Sequence of protein 1:
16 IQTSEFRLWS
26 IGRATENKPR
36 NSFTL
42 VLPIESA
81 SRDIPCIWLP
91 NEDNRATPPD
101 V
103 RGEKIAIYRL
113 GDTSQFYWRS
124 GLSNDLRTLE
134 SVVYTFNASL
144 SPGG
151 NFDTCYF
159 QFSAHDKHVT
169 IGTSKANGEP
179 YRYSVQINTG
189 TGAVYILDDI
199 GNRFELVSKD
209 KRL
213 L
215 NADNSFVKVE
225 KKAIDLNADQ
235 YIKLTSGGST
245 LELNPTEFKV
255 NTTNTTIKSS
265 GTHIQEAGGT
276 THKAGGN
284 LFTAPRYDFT

Sequence of protein 2:
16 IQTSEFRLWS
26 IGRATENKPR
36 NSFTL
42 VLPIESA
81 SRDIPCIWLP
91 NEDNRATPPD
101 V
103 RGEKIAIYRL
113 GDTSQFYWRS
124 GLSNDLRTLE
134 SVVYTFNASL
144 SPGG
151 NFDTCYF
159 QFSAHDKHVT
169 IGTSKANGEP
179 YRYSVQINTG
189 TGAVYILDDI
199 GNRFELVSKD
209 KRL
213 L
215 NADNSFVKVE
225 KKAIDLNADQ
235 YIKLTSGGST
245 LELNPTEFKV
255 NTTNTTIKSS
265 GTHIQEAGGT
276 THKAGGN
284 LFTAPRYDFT

Contacts between the two chains:
Residue R289 in protein 1 contacts residue N282 in protein 2 (closest heavy-atom distance 3.1 Å).
Residue D196 in protein 1 interacts with residue S206 in protein 2 (closest heavy-atom distance 2.6 Å).
Residue E270 in protein 1 contacts residue S263 in protein 2 (closest heavy-atom distance 2.8 Å).
Residue S263 in protein 1 interacts with residue T259 in protein 2 (closest heavy-atom distance 2.7 Å).
Residue Q17 in protein 1 interacts with residue R22 in protein 2 (closest heavy-atom distance 2.6 Å).
Residue D217 in protein 1 interacts with residue K209 in protein 2 (closest heavy-atom distance 3.0 Å).
Residue G273 in protein 1 is in contact with residue G265 in protein 2 (closest heavy-atom distance 2.7 Å).
Residue K278 in protein 1 is in contact with residue Q269 in protein 2 (closest heavy-atom distance 3.0 Å).
Residue I268 in protein 1 interacts with residue T259 in protein 2 (closest heavy-atom distance 2.8 Å).
Residue T286 in protein 1 interacts with residue A279 in protein 2 (closest heavy-atom distance 2.8 Å).
Residue I268 in protein 1 interacts with residue I261 in protein 2 (closest heavy-atom distance 2.8 Å).
Residue K262 in protein 1 contacts residue V254 in protein 2 (closest heavy-atom distance 2.8 Å).
Residue Y156 in protein 1 interacts with residue T187 in protein 2 (closest heavy-atom distance 2.8 Å).
Residue S243 in protein 1 contacts residue N248 in protein 2 (closest heavy-atom distance 2.7 Å).
Residue T266 in protein 1 is in contact with residue T259 in protein 2 (closest heavy-atom distance 2.9 Å).
Residue N258 in protein 1 contacts residue F252 in protein 2 (closest heavy-atom distance 2.9 Å).
Residue G146 in protein 1 is in contact with residue D128 in protein 2 (closest heavy-atom distance 2.8 Å).
Residue D93 in protein 1 interacts with residue S122 in protein 2 (closest heavy-atom distance 2.5 Å).
Residue Y181 in protein 1 interacts with residue G190 in protein 2 (closest heavy-atom distance 2.8 Å).
Residue K237 in protein 1 is in contact with residue I228 in protein 2 (closest heavy-atom distance 2.9 Å).
Residue T274 in protein 1 interacts with residue H267 in protein 2 (closest heavy-atom distance 3.0 Å).
Residue G265 in protein 1 is in contact with residue T257 in protein 2 (closest heavy-atom distance 2.6 Å).
Residue N175 in protein 1 is in contact with residue K165 in protein 2 (closest heavy-atom distance 2.9 Å).
Residue S264 in protein 1 interacts with residue T256 in protein 2 (closest heavy-atom distance 2.9 Å).
Residue S219 in protein 1 contacts residue K225 in protein 2 (closest heavy-atom distance 2.6 Å).
Residue Y181 in protein 1 contacts residue S206 in protein 2 (closest heavy-atom distance 2.7 Å).
Residue N94 in protein 1 interacts with residue R95 in protein 2 (closest heavy-atom distance 2.7 Å).
Residue T276 in protein 1 is in contact with residue H267 in protein 2 (closest heavy-atom distance 2.9 Å).
Residue S243 in protein 1 is in contact with residue P249 in protein 2 (closest heavy-atom distance 3.1 Å).
Residue G280 in protein 1 is in contact with residue A271 in protein 2 (closest heavy-atom distance 2.8 Å).
Residue N140 in protein 1 interacts with residue T131 in protein 2 (closest heavy-atom distance 2.8 Å).
Residue N215 in protein 1 interacts with residue K225 in protein 2 (closest heavy-atom distance 2.6 Å).
Residue E20 in protein 1 contacts residue E46 in protein 2 (closest heavy-atom distance 2.7 Å).
Residue K278 in protein 1 contacts residue A271 in protein 2 (closest heavy-atom distance 2.8 Å).
Residue S142 in protein 1 contacts residue T131 in protein 2 (closest heavy-atom distance 3.0 Å).
Residue G281 in protein 1 contacts residue G273 in protein 2 (closest heavy-atom distance 2.9 Å).
Residue E270 in protein 1 is in contact with residue K262 in protein 2 (closest heavy-atom distance 2.5 Å).
Residue N258 in protein 1 interacts with residue T250 in protein 2 (closest heavy-atom distance 3.0 Å).
Residue E270 in protein 1 is in contact with residue I261 in protein 2 (closest heavy-atom distance 2.9 Å).
Residue D93 in protein 1 contacts residue R130 in protein 2 (closest heavy-atom distance 2.8 Å).
Residue T286 in protein 1 interacts with residue H277 in protein 2 (closest heavy-atom distance 2.8 Å).
Residue Y235 in protein 1 contacts residue D229 in protein 2 (closest heavy-atom distance 2.6 Å).
Residue L284 in protein 1 is in contact with residue H277 in protein 2 (closest heavy-atom distance 2.8 Å).
Residue T293 in protein 1 contacts residue F285 in protein 2 (closest heavy-atom distance 2.7 Å).
Residue K237 in protein 1 interacts with residue L230 in protein 2 (closest heavy-atom distance 2.9 Å).
Residue T293 in protein 1 contacts residue Y290 in protein 2 (closest heavy-atom distance 2.6 Å).
Residue T260 in protein 1 contacts residue F252 in protein 2 (closest heavy-atom distance 2.9 Å).
Residue S19 in protein 1 contacts residue L23 in protein 2 (closest heavy-atom distance 3.0 Å).
Residue S240 in protein 1 is in contact with residue A232 in protein 2 (closest heavy-atom distance 2.9 Å).
Residue N140 in protein 1 is in contact with residue E133 in protein 2 (closest heavy-atom distance 2.9 Å).
Residue N215 in protein 1 is in contact with residue K209 in protein 2 (closest heavy-atom distance 3.1 Å).
Residue D291 in protein 1 contacts residue F285 in protein 2 (closest heavy-atom distance 2.7 Å).
Residue G272 in protein 1 is in contact with residue S263 in protein 2 (closest heavy-atom distance 2.7 Å).
Residue N94 in protein 1 is in contact with residue E133 in protein 2 (closest heavy-atom distance 3.0 Å).
Residue S19 in protein 1 interacts with residue E46 in protein 2 (closest heavy-atom distance 2.7 Å).
Residue K262 in protein 1 interacts with residue T256 in protein 2 (closest heavy-atom distance 3.0 Å).
Residue T266 in protein 1 interacts with residue N258 in protein 2 (closest heavy-atom distance 2.9 Å).
Residue T260 in protein 1 interacts with residue V254 in protein 2 (closest heavy-atom distance 2.9 Å).
Residue T239 in protein 1 interacts with residue L230 in protein 2 (closest heavy-atom distance 2.8 Å).
Residue Q234 in protein 1 contacts residue K226 in protein 2 (closest heavy-atom distance 2.7 Å).

This data describes a binding interaction between two proteins.